Residue-level contacts at the interface:
Residue T7 in chain B contacts residue K25 in chain A (closest heavy-atom distance 4.8 Å).
Residue R104 in chain B contacts residue A24 in chain A (closest heavy-atom distance 3.1 Å).
Residue R107 in chain B interacts with residue D26 in chain A (closest heavy-atom distance 5.0 Å).
Residue T7 in chain B interacts with residue L23 in chain A (closest heavy-atom distance 3.3 Å).
Residue R100 in chain B contacts residue D26 in chain A (closest heavy-atom distance 3.2 Å).
Residue V9 in chain B contacts residue L23 in chain A (closest heavy-atom distance 3.6 Å).
Residue F10 in chain B is in contact with residue A19 in chain A (closest heavy-atom distance 3.3 Å).
Residue V9 in chain B contacts residue A19 in chain A (closest heavy-atom distance 3.9 Å).
Residue L105 in chain B interacts with residue L23 in chain A (closest heavy-atom distance 5.0 Å).
Residue R104 in chain B interacts with residue D26 in chain A (closest heavy-atom distance 3.9 Å).
Residue R104 in chain B is in contact with residue K25 in chain A (closest heavy-atom distance 4.9 Å).
Residue K11 in chain B interacts with residue A19 in chain A (closest heavy-atom distance 2.6 Å).
Residue K108 in chain B is in contact with residue L23 in chain A (closest heavy-atom distance 4.3 Å).
Residue R8 in chain B interacts with residue L23 in chain A (closest heavy-atom distance 4.2 Å).
Residue R104 in chain B is in contact with residue L23 in chain A (closest heavy-atom distance 4.0 Å).

The following describes two proteins that form a bound complex.

Sequence of chain B:
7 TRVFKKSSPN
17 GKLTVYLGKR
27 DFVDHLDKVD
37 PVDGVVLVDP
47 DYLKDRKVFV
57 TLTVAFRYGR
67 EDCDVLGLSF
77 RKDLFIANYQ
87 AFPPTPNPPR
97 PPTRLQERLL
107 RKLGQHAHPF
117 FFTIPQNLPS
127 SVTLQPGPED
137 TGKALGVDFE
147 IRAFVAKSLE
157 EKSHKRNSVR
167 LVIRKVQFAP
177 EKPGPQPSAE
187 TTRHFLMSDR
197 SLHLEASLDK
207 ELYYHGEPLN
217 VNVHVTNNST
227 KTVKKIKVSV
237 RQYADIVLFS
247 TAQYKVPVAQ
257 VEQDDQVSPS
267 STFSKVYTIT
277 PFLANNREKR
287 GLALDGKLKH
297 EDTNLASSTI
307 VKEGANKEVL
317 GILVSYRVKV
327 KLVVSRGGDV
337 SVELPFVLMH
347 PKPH

Sequence of chain A:
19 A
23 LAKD